Sequence of chain A:
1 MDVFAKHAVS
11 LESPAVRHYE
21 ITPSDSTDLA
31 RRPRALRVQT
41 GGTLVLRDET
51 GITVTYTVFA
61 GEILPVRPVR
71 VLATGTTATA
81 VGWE

Sequence of chain B:
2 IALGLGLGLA

Contacts between the two chains:
Residue P65 in chain A contacts residue A3 in chain B (closest heavy-atom distance 3.7 Å).
Residue E12 in chain A is in contact with residue A11 in chain B (closest heavy-atom distance 3.3 Å).
Residue S13 in chain A is in contact with residue A11 in chain B (closest heavy-atom distance 4.4 Å).
Residue P14 in chain A interacts with residue L10 in chain B (closest heavy-atom distance 3.7 Å).
Residue E12 in chain A contacts residue I2 in chain B (closest heavy-atom distance 4.9 Å).
Residue W83 in chain A interacts with residue I2 in chain B (closest heavy-atom distance 4.8 Å).
Residue P65 in chain A interacts with residue I2 in chain B (closest heavy-atom distance 3.5 Å).
Residue A15 in chain A contacts residue I2 in chain B (closest heavy-atom distance 4.1 Å).
Residue R34 in chain A contacts residue I2 in chain B (closest heavy-atom distance 4.8 Å).
Residue L11 in chain A is in contact with residue I2 in chain B (closest heavy-atom distance 4.9 Å).
Residue I63 in chain A contacts residue I2 in chain B (closest heavy-atom distance 3.5 Å).
Residue A35 in chain A interacts with residue I2 in chain B (closest heavy-atom distance 3.7 Å).
Residue S13 in chain A interacts with residue I2 in chain B (closest heavy-atom distance 3.3 Å).
Residue P65 in chain A is in contact with residue L4 in chain B (closest heavy-atom distance 3.6 Å).
Residue P14 in chain A interacts with residue A11 in chain B (closest heavy-atom distance 3.7 Å).
Residue P14 in chain A is in contact with residue I2 in chain B (closest heavy-atom distance 4.0 Å).

These two protein chains interact to form a complex.